Residue-level contacts at the interface:
Residue T106 in the second protein is in contact with residue N270 in the first protein (closest heavy-atom distance 3.4 Å).
Residue L101 in the second protein interacts with residue V266 in the first protein (closest heavy-atom distance 3.0 Å).
Residue T129 in the second protein contacts residue A161 in the first protein (closest heavy-atom distance 3.2 Å).
Residue K142 in the second protein contacts residue E149 in the first protein (closest heavy-atom distance 2.0 Å).
Residue F143 in the second protein interacts with residue N148 in the first protein (closest heavy-atom distance 3.2 Å).
Residue T126 in the second protein is in contact with residue T165 in the first protein (closest heavy-atom distance 2.7 Å).
Residue V97 in the second protein interacts with residue M260 in the first protein (closest heavy-atom distance 3.2 Å).
Residue T128 in the second protein is in contact with residue T163 in the first protein (closest heavy-atom distance 3.0 Å).
Residue K99 in the second protein is in contact with residue E263 in the first protein (closest heavy-atom distance 3.4 Å).
Residue T132 in the second protein is in contact with residue Y158 in the first protein (closest heavy-atom distance 3.3 Å).
Residue T103 in the second protein interacts with residue V268 in the first protein (closest heavy-atom distance 3.2 Å).
Residue F117 in the second protein is in contact with residue T173 in the first protein (closest heavy-atom distance 3.2 Å).
Residue Q115 in the second protein interacts with residue L264 in the first protein (closest heavy-atom distance 3.4 Å).
Residue L101 in the second protein contacts residue L264 in the first protein (closest heavy-atom distance 2.9 Å).
Residue Q108 in the second protein contacts residue E109 in the first protein (closest heavy-atom distance 2.7 Å).
Residue S114 in the second protein contacts residue P177 in the first protein (closest heavy-atom distance 3.0 Å).
Residue T124 in the second protein contacts residue N166 in the first protein (closest heavy-atom distance 3.1 Å).
Residue Q115 in the second protein contacts residue D262 in the first protein (closest heavy-atom distance 3.4 Å).
Residue Q115 in the second protein interacts with residue N175 in the first protein (closest heavy-atom distance 3.4 Å).
Residue T126 in the second protein is in contact with residue N164 in the first protein (closest heavy-atom distance 3.4 Å).
Residue M89 in the second protein contacts residue Y75 in the first protein (closest heavy-atom distance 3.3 Å).
Residue T103 in the second protein contacts residue V266 in the first protein (closest heavy-atom distance 2.9 Å).
Residue C119 in the second protein is in contact with residue K170 in the first protein (closest heavy-atom distance 3.3 Å).
Residue V95 in the second protein contacts residue M260 in the first protein (closest heavy-atom distance 3.4 Å).
Residue V97 in the second protein is in contact with residue G261 in the first protein (closest heavy-atom distance 3.1 Å).
Residue T122 in the second protein is in contact with residue S169 in the first protein (closest heavy-atom distance 3.0 Å).
Residue Q138 in the second protein is in contact with residue V152 in the first protein (closest heavy-atom distance 3.4 Å).
Residue T140 in the second protein interacts with residue G151 in the first protein (closest heavy-atom distance 3.0 Å).
Residue N199 in the second protein interacts with residue Y75 in the first protein (closest heavy-atom distance 3.4 Å).
Residue Q110 in the second protein interacts with residue L182 in the first protein (closest heavy-atom distance 2.9 Å).
Residue N90 in the second protein contacts residue F74 in the first protein (closest heavy-atom distance 2.9 Å).
Residue T130 in the second protein is in contact with residue F160 in the first protein (closest heavy-atom distance 3.3 Å).
Residue T118 in the second protein is in contact with residue T173 in the first protein (closest heavy-atom distance 3.0 Å).
Residue T122 in the second protein contacts residue N168 in the first protein (closest heavy-atom distance 2.9 Å).
Residue T103 in the second protein interacts with residue K267 in the first protein (closest heavy-atom distance 3.0 Å).
Residue D105 in the second protein is in contact with residue K267 in the first protein (closest heavy-atom distance 2.3 Å).
Residue K120 in the second protein interacts with residue E171 in the first protein (closest heavy-atom distance 3.0 Å).
Residue K113 in the second protein interacts with residue Q179 in the first protein (closest heavy-atom distance 2.4 Å).
Residue D94 in the second protein contacts residue V259 in the first protein (closest heavy-atom distance 3.5 Å).
Residue K142 in the second protein contacts residue N148 in the first protein (closest heavy-atom distance 2.7 Å).
Residue T132 in the second protein is in contact with residue S159 in the first protein (closest heavy-atom distance 3.1 Å).
Residue S116 in the second protein contacts residue N175 in the first protein (closest heavy-atom distance 2.9 Å).
Residue A100 in the second protein interacts with residue L264 in the first protein (closest heavy-atom distance 3.3 Å).
Residue S136 in the second protein is in contact with residue T155 in the first protein (closest heavy-atom distance 3.3 Å).
Residue Q138 in the second protein is in contact with residue S153 in the first protein (closest heavy-atom distance 2.9 Å).
Residue T140 in the second protein is in contact with residue T150 in the first protein (closest heavy-atom distance 3.4 Å).
Residue Y96 in the second protein contacts residue M260 in the first protein (closest heavy-atom distance 3.4 Å).
Residue K99 in the second protein contacts residue L264 in the first protein (closest heavy-atom distance 3.2 Å).
Residue S88 in the second protein contacts residue N77 in the first protein (closest heavy-atom distance 3.0 Å).
Residue D105 in the second protein interacts with residue V268 in the first protein (closest heavy-atom distance 3.1 Å).
Residue E263 in the second protein is in contact with residue V81 in the first protein (closest heavy-atom distance 3.0 Å).
Residue T124 in the second protein contacts residue T167 in the first protein (closest heavy-atom distance 3.1 Å).
Residue Y91 in the second protein contacts residue I76 in the first protein (closest heavy-atom distance 3.4 Å).
Residue Q108 in the second protein interacts with residue L182 in the first protein (closest heavy-atom distance 3.2 Å).
Residue M89 in the second protein interacts with residue I76 in the first protein (closest heavy-atom distance 2.7 Å).
Residue T130 in the second protein is in contact with residue A161 in the first protein (closest heavy-atom distance 2.8 Å).
Residue V97 in the second protein contacts residue D262 in the first protein (closest heavy-atom distance 3.5 Å).
Residue K113 in the second protein interacts with residue D180 in the first protein (closest heavy-atom distance 3.2 Å).
Residue G134 in the second protein contacts residue S157 in the first protein (closest heavy-atom distance 3.4 Å).
Residue H131 in the second protein interacts with residue F160 in the first protein (closest heavy-atom distance 3.1 Å).

The following describes two proteins that form a bound complex.

Sequence of the first protein:
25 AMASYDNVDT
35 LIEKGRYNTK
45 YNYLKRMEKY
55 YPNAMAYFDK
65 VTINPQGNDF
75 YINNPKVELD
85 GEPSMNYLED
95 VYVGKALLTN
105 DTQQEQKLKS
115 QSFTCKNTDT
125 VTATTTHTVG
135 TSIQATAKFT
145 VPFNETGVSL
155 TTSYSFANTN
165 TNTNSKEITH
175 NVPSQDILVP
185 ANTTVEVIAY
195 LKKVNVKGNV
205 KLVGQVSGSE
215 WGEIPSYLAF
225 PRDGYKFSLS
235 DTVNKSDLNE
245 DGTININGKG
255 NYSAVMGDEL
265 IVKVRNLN

Sequence of the second protein:
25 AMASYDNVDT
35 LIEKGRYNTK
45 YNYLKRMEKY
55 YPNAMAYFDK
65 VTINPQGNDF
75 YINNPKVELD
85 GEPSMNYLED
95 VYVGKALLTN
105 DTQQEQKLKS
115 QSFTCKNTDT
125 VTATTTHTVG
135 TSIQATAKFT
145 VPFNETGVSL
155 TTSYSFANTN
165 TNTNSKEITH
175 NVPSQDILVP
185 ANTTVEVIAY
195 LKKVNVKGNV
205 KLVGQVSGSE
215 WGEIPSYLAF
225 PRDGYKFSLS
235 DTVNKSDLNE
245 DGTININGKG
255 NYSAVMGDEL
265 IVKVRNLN